Residue-level contacts at the interface:
Residue G318 in chain A interacts with residue E69 in chain B (closest heavy-atom distance 3.5 Å).
Residue Y158 in chain A contacts residue R34 in chain B (closest heavy-atom distance 2.7 Å).
Residue R311 in chain A is in contact with residue G65 in chain B (closest heavy-atom distance 3.1 Å).
Residue R84 in chain A interacts with residue D6 in chain B (closest heavy-atom distance 3.7 Å).
Residue V193 in chain A contacts residue S59 in chain B (closest heavy-atom distance 3.4 Å).
Residue G162 in chain A is in contact with residue E226 in chain B (closest heavy-atom distance 2.9 Å).
Residue R311 in chain A interacts with residue D56 in chain B (closest heavy-atom distance 3.4 Å).
Residue I189 in chain A is in contact with residue A37 in chain B (closest heavy-atom distance 3.0 Å).
Residue G155 in chain A interacts with residue R34 in chain B (closest heavy-atom distance 3.1 Å).
Residue G155 in chain A contacts residue S59 in chain B (closest heavy-atom distance 3.5 Å).
Residue I227 in chain A is in contact with residue C3 in chain B (closest heavy-atom distance 3.6 Å).
Residue R311 in chain A is in contact with residue S68 in chain B (closest heavy-atom distance 3.1 Å).
Residue P156 in chain A is in contact with residue R34 in chain B (closest heavy-atom distance 3.6 Å).
Residue S187 in chain A is in contact with residue R38 in chain B (closest heavy-atom distance 3.2 Å).
Residue I189 in chain A interacts with residue K36 in chain B (closest heavy-atom distance 3.5 Å).
Residue K177 in chain A contacts residue V8 in chain B (closest heavy-atom distance 3.1 Å).
Residue R316 in chain A is in contact with residue E69 in chain B (closest heavy-atom distance 3.0 Å).
Residue Y176 in chain A contacts residue I20 in chain B (closest heavy-atom distance 3.7 Å).
Residue E297 in chain A interacts with residue S59 in chain B (closest heavy-atom distance 3.5 Å).
Residue Y158 in chain A contacts residue D56 in chain B (closest heavy-atom distance 3.2 Å).
Residue K165 in chain A contacts residue E222 in chain B (closest heavy-atom distance 2.8 Å).
Residue N190 in chain A interacts with residue K36 in chain B (closest heavy-atom distance 3.7 Å).
Residue S166 in chain A is in contact with residue E226 in chain B (closest heavy-atom distance 3.2 Å).
Residue R319 in chain A interacts with residue E69 in chain B (closest heavy-atom distance 3.1 Å).
Residue C159 in chain A is in contact with residue S35 in chain B (closest heavy-atom distance 2.9 Å).
Residue C159 in chain A interacts with residue R34 in chain B (closest heavy-atom distance 3.2 Å).
Residue I161 in chain A contacts residue R223 in chain B (closest heavy-atom distance 3.7 Å).
Residue A309 in chain A is in contact with residue E66 in chain B (closest heavy-atom distance 3.4 Å).
Residue T5 in chain A interacts with residue C3 in chain B (closest heavy-atom distance 3.7 Å).
Residue R169 in chain A interacts with residue E226 in chain B (closest heavy-atom distance 2.7 Å).
Residue A163 in chain A interacts with residue V230 in chain B (closest heavy-atom distance 3.4 Å).
Residue E297 in chain A is in contact with residue S58 in chain B (closest heavy-atom distance 3.1 Å).
Residue N185 in chain A contacts residue K18 in chain B (closest heavy-atom distance 3.3 Å).
Residue I186 in chain A interacts with residue T39 in chain B (closest heavy-atom distance 2.7 Å).
Residue D173 in chain A interacts with residue R83 in chain B (closest heavy-atom distance 2.9 Å).
Residue I161 in chain A contacts residue E226 in chain B (closest heavy-atom distance 3.6 Å).
Residue P81 in chain A contacts residue L7 in chain B (closest heavy-atom distance 3.6 Å).
Residue E164 in chain A contacts residue V231 in chain B (closest heavy-atom distance 3.6 Å).
Residue A309 in chain A contacts residue G65 in chain B (closest heavy-atom distance 3.7 Å).
Residue Y158 in chain A interacts with residue T60 in chain B (closest heavy-atom distance 3.6 Å).
Residue N310 in chain A interacts with residue E66 in chain B (closest heavy-atom distance 3.2 Å).
Residue I161 in chain A is in contact with residue E222 in chain B (closest heavy-atom distance 3.6 Å).
Residue A309 in chain A interacts with residue E69 in chain B (closest heavy-atom distance 3.6 Å).
Residue N310 in chain A interacts with residue G65 in chain B (closest heavy-atom distance 3.6 Å).
Residue N9 in chain A contacts residue D6 in chain B (closest heavy-atom distance 3.0 Å).
Residue R319 in chain A is in contact with residue D67 in chain B (closest heavy-atom distance 2.8 Å).
Residue A163 in chain A contacts residue K137 in chain B (closest heavy-atom distance 3.6 Å).
Residue E297 in chain A interacts with residue D56 in chain B (closest heavy-atom distance 2.4 Å).
Residue D170 in chain A interacts with residue V8 in chain B (closest heavy-atom distance 3.6 Å).
Residue R169 in chain A interacts with residue R223 in chain B (closest heavy-atom distance 3.4 Å).
Residue K177 in chain A is in contact with residue L7 in chain B (closest heavy-atom distance 3.6 Å).
Residue K177 in chain A contacts residue R83 in chain B (closest heavy-atom distance 2.9 Å).
Residue S187 in chain A is in contact with residue T39 in chain B (closest heavy-atom distance 2.8 Å).
Residue A309 in chain A interacts with residue S68 in chain B (closest heavy-atom distance 2.8 Å).
Residue Y176 in chain A interacts with residue R38 in chain B (closest heavy-atom distance 3.4 Å).
Residue G188 in chain A contacts residue A37 in chain B (closest heavy-atom distance 3.1 Å).
Residue K177 in chain A contacts residue L10 in chain B (closest heavy-atom distance 2.9 Å).
Residue I189 in chain A contacts residue R83 in chain B (closest heavy-atom distance 3.6 Å).
Residue Y158 in chain A contacts residue S59 in chain B (closest heavy-atom distance 3.7 Å).
Residue Y176 in chain A interacts with residue T39 in chain B (closest heavy-atom distance 3.1 Å).

Sequence of chain B:
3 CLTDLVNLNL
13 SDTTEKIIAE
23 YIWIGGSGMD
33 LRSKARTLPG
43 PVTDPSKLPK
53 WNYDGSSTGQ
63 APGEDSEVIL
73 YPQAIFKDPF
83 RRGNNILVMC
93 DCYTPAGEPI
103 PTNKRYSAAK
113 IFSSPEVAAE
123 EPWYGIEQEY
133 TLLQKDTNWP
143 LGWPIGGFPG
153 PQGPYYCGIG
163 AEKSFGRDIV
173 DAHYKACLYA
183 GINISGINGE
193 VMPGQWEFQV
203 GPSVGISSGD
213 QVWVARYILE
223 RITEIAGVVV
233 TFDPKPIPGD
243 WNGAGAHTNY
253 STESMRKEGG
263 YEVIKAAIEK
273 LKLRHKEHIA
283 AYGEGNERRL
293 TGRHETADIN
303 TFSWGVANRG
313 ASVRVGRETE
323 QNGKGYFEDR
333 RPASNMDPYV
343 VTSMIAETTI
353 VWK

This data describes a binding interaction between two proteins.

Sequence of chain A:
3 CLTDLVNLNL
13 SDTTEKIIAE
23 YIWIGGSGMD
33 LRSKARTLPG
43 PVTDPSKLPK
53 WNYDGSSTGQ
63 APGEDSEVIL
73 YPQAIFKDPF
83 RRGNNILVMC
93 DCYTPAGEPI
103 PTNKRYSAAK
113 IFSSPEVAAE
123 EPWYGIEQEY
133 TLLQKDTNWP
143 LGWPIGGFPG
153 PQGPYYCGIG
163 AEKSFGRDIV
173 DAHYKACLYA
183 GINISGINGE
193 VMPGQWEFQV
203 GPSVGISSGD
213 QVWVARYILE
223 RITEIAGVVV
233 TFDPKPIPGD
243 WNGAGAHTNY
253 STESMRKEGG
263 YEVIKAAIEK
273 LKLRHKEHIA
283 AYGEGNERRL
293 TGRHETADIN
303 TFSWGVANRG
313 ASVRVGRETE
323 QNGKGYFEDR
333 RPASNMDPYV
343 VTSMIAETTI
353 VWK